Contacts between the two chains:
Residue R95 in protein 2 contacts residue D12 in protein 1 (closest heavy-atom distance 4.6 Å).
Residue W32 in protein 2 contacts residue V16 in protein 1 (closest heavy-atom distance 3.4 Å).
Residue M58 in protein 2 is in contact with residue M13 in protein 1 (closest heavy-atom distance 3.5 Å).
Residue F233 in protein 2 contacts residue C6 in protein 1 (closest heavy-atom distance 3.8 Å).
Residue T157 in protein 2 contacts residue M13 in protein 1 (closest heavy-atom distance 4.4 Å).
Residue F233 in protein 2 interacts with residue A9 in protein 1 (closest heavy-atom distance 3.8 Å).
Residue L159 in protein 2 is in contact with residue M13 in protein 1 (closest heavy-atom distance 3.7 Å).
Residue M58 in protein 2 is in contact with residue A17 in protein 1 (closest heavy-atom distance 4.6 Å).
Residue M214 in protein 2 is in contact with residue C6 in protein 1 (closest heavy-atom distance 3.3 Å).
Residue Y235 in protein 2 contacts residue C6 in protein 1 (closest heavy-atom distance 4.2 Å).
Residue F233 in protein 2 interacts with residue L10 in protein 1 (closest heavy-atom distance 4.6 Å).
Residue Y235 in protein 2 contacts residue L10 in protein 1 (closest heavy-atom distance 3.9 Å).
Residue M58 in protein 2 is in contact with residue V16 in protein 1 (closest heavy-atom distance 4.9 Å).
Residue W32 in protein 2 interacts with residue A17 in protein 1 (closest heavy-atom distance 3.7 Å).
Residue R95 in protein 2 contacts residue M13 in protein 1 (closest heavy-atom distance 4.8 Å).

Sequence of protein 2:
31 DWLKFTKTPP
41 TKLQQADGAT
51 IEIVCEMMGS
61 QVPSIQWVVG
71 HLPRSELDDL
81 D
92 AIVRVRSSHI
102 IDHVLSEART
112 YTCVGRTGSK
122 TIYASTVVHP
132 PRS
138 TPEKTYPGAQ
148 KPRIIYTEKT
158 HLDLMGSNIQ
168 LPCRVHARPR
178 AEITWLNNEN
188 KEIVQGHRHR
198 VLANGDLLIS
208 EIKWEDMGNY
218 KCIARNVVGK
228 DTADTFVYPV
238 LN

The following describes two proteins that form a bound complex.

Sequence of protein 1:
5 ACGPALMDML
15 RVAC